Sequence of protein 2:
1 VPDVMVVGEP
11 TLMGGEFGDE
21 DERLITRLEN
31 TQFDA

Sequence of protein 1:
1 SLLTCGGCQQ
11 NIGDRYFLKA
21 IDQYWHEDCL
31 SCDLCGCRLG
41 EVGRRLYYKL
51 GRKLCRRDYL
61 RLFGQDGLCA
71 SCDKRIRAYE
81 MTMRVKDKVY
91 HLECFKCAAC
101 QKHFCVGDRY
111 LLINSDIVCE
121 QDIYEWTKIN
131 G

Contacts between the two chains:
Residue T82 in protein 1 contacts residue T11 in protein 2 (closest heavy-atom distance 2.7 Å).
Residue R84 in protein 1 interacts with residue M13 in protein 2 (closest heavy-atom distance 3.5 Å).
Residue R56 in protein 1 interacts with residue L12 in protein 2 (closest heavy-atom distance 3.7 Å).
Residue L39 in protein 1 is in contact with residue I25 in protein 2 (closest heavy-atom distance 3.5 Å).
Residue R109 in protein 1 is in contact with residue V4 in protein 2 (closest heavy-atom distance 3.6 Å).
Residue M81 in protein 1 interacts with residue T11 in protein 2 (closest heavy-atom distance 3.6 Å).
Residue Y47 in protein 1 is in contact with residue G18 in protein 2 (closest heavy-atom distance 2.5 Å).
Residue K19 in protein 1 contacts residue I25 in protein 2 (closest heavy-atom distance 3.8 Å).
Residue A20 in protein 1 contacts residue L24 in protein 2 (closest heavy-atom distance 3.6 Å).
Residue Y48 in protein 1 interacts with residue D21 in protein 2 (closest heavy-atom distance 2.9 Å).
Residue K19 in protein 1 contacts residue L24 in protein 2 (closest heavy-atom distance 3.6 Å).
Residue R109 in protein 1 contacts residue M5 in protein 2 (closest heavy-atom distance 3.3 Å).
Residue Y79 in protein 1 is in contact with residue L12 in protein 2 (closest heavy-atom distance 3.3 Å).
Residue R84 in protein 1 is in contact with residue L12 in protein 2 (closest heavy-atom distance 3.4 Å).
Residue L46 in protein 1 interacts with residue R23 in protein 2 (closest heavy-atom distance 2.8 Å).
Residue D108 in protein 1 is in contact with residue V7 in protein 2 (closest heavy-atom distance 2.8 Å).
Residue G40 in protein 1 is in contact with residue R27 in protein 2 (closest heavy-atom distance 3.2 Å).
Residue Y59 in protein 1 contacts residue D21 in protein 2 (closest heavy-atom distance 2.5 Å).
Residue R45 in protein 1 is in contact with residue E22 in protein 2 (closest heavy-atom distance 3.4 Å).
Residue R15 in protein 1 contacts residue F33 in protein 2 (closest heavy-atom distance 3.7 Å).
Residue V106 in protein 1 interacts with residue V7 in protein 2 (closest heavy-atom distance 3.5 Å).
Residue R15 in protein 1 contacts residue E29 in protein 2 (closest heavy-atom distance 3.2 Å).
Residue L111 in protein 1 is in contact with residue D3 in protein 2 (closest heavy-atom distance 3.3 Å).
Residue F95 in protein 1 interacts with residue V7 in protein 2 (closest heavy-atom distance 3.7 Å).
Residue L60 in protein 1 interacts with residue F17 in protein 2 (closest heavy-atom distance 3.7 Å).
Residue Y16 in protein 1 contacts residue L28 in protein 2 (closest heavy-atom distance 3.6 Å).
Residue F63 in protein 1 is in contact with residue F17 in protein 2 (closest heavy-atom distance 3.4 Å).
Residue Y47 in protein 1 contacts residue D21 in protein 2 (closest heavy-atom distance 3.4 Å).
Residue D108 in protein 1 is in contact with residue V6 in protein 2 (closest heavy-atom distance 3.4 Å).
Residue I76 in protein 1 contacts residue M13 in protein 2 (closest heavy-atom distance 3.5 Å).
Residue A78 in protein 1 contacts residue G14 in protein 2 (closest heavy-atom distance 3.2 Å).
Residue L111 in protein 1 is in contact with residue V4 in protein 2 (closest heavy-atom distance 3.7 Å).
Residue F17 in protein 1 is in contact with residue N30 in protein 2 (closest heavy-atom distance 3.7 Å).
Residue V106 in protein 1 contacts residue G8 in protein 2 (closest heavy-atom distance 3.3 Å).
Residue F17 in protein 1 interacts with residue E29 in protein 2 (closest heavy-atom distance 3.7 Å).
Residue R15 in protein 1 is in contact with residue N30 in protein 2 (closest heavy-atom distance 3.0 Å).
Residue E80 in protein 1 contacts residue M13 in protein 2 (closest heavy-atom distance 3.2 Å).
Residue Y110 in protein 1 is in contact with residue V7 in protein 2 (closest heavy-atom distance 3.6 Å).
Residue C105 in protein 1 interacts with residue V7 in protein 2 (closest heavy-atom distance 3.4 Å).
Residue L60 in protein 1 interacts with residue G14 in protein 2 (closest heavy-atom distance 3.4 Å).
Residue I12 in protein 1 interacts with residue N30 in protein 2 (closest heavy-atom distance 3.7 Å).
Residue M81 in protein 1 is in contact with residue P10 in protein 2 (closest heavy-atom distance 3.4 Å).
Residue R77 in protein 1 contacts residue M13 in protein 2 (closest heavy-atom distance 3.5 Å).
Residue V89 in protein 1 contacts residue M13 in protein 2 (closest heavy-atom distance 3.7 Å).
Residue L46 in protein 1 is in contact with residue I25 in protein 2 (closest heavy-atom distance 3.7 Å).
Residue Y59 in protein 1 contacts residue G18 in protein 2 (closest heavy-atom distance 3.4 Å).
Residue Y16 in protein 1 is in contact with residue E29 in protein 2 (closest heavy-atom distance 3.2 Å).
Residue F17 in protein 1 interacts with residue L28 in protein 2 (closest heavy-atom distance 3.0 Å).
Residue Y110 in protein 1 is in contact with residue M5 in protein 2 (closest heavy-atom distance 2.8 Å).
Residue G107 in protein 1 interacts with residue V7 in protein 2 (closest heavy-atom distance 2.8 Å).
Residue G13 in protein 1 contacts residue F33 in protein 2 (closest heavy-atom distance 3.5 Å).
Residue L18 in protein 1 interacts with residue T26 in protein 2 (closest heavy-atom distance 3.3 Å).
Residue L46 in protein 1 is in contact with residue E22 in protein 2 (closest heavy-atom distance 3.3 Å).
Residue V106 in protein 1 interacts with residue E9 in protein 2 (closest heavy-atom distance 3.5 Å).
Residue D14 in protein 1 is in contact with residue N30 in protein 2 (closest heavy-atom distance 3.1 Å).
Residue T82 in protein 1 interacts with residue P10 in protein 2 (closest heavy-atom distance 3.4 Å).
Residue R56 in protein 1 interacts with residue G15 in protein 2 (closest heavy-atom distance 2.5 Å).
Residue K19 in protein 1 is in contact with residue T26 in protein 2 (closest heavy-atom distance 2.9 Å).
Residue A78 in protein 1 contacts residue M13 in protein 2 (closest heavy-atom distance 3.6 Å).
Residue L112 in protein 1 contacts residue M5 in protein 2 (closest heavy-atom distance 3.7 Å).

The following describes two proteins that form a bound complex.